The following describes two proteins that form a bound complex.

Sequence of protein 2:
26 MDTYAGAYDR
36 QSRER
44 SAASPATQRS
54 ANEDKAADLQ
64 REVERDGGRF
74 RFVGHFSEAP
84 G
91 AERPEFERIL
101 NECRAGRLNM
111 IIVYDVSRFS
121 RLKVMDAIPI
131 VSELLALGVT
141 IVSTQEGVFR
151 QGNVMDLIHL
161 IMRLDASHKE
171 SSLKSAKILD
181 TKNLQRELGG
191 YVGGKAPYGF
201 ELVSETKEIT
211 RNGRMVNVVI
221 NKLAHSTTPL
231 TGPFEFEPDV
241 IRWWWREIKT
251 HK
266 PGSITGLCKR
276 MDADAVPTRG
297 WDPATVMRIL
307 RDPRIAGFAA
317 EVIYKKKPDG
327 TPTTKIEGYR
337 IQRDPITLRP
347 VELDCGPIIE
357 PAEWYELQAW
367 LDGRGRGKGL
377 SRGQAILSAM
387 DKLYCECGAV

Residue-level contacts at the interface:
Residue I382 in protein 2 contacts residue A385 in protein 1 (closest heavy-atom distance 3.5 Å).
Residue G152 in protein 2 contacts residue K322 in protein 1 (closest heavy-atom distance 3.4 Å).
Residue M386 in protein 2 contacts residue A385 in protein 1 (closest heavy-atom distance 3.4 Å).
Residue L389 in protein 2 contacts residue L389 in protein 1 (closest heavy-atom distance 3.6 Å).
Residue L344 in protein 2 contacts residue L344 in protein 1 (closest heavy-atom distance 3.0 Å).
Residue M155 in protein 2 contacts residue M125 in protein 1 (closest heavy-atom distance 3.5 Å).
Residue A358 in protein 2 interacts with residue G379 in protein 1 (closest heavy-atom distance 3.1 Å).
Residue R163 in protein 2 contacts residue C393 in protein 1 (closest heavy-atom distance 2.9 Å).
Residue Y390 in protein 2 contacts residue T343 in protein 1 (closest heavy-atom distance 3.3 Å).
Residue R64 in protein 2 contacts residue R372 in protein 1 (closest heavy-atom distance 3.3 Å).
Residue E65 in protein 2 is in contact with residue G371 in protein 1 (closest heavy-atom distance 3.7 Å).
Residue R378 in protein 2 contacts residue L376 in protein 1 (closest heavy-atom distance 2.5 Å).
Residue R163 in protein 2 is in contact with residue G394 in protein 1 (closest heavy-atom distance 3.1 Å).
Residue P346 in protein 2 contacts residue Y390 in protein 1 (closest heavy-atom distance 3.6 Å).
Residue R378 in protein 2 contacts residue R378 in protein 1 (closest heavy-atom distance 3.4 Å).
Residue L344 in protein 2 contacts residue Y390 in protein 1 (closest heavy-atom distance 3.4 Å).
Residue M125 in protein 2 interacts with residue M155 in protein 1 (closest heavy-atom distance 3.5 Å).
Residue Y361 in protein 2 is in contact with residue I382 in protein 1 (closest heavy-atom distance 3.7 Å).
Residue I382 in protein 2 is in contact with residue Y361 in protein 1 (closest heavy-atom distance 3.6 Å).
Residue T343 in protein 2 interacts with residue C393 in protein 1 (closest heavy-atom distance 3.5 Å).
Residue R345 in protein 2 is in contact with residue D387 in protein 1 (closest heavy-atom distance 2.7 Å).
Residue P129 in protein 2 is in contact with residue S132 in protein 1 (closest heavy-atom distance 3.7 Å).
Residue P129 in protein 2 is in contact with residue M155 in protein 1 (closest heavy-atom distance 3.7 Å).
Residue Y390 in protein 2 interacts with residue L344 in protein 1 (closest heavy-atom distance 3.3 Å).
Residue S377 in protein 2 contacts residue R378 in protein 1 (closest heavy-atom distance 3.4 Å).
Residue Y390 in protein 2 contacts residue P346 in protein 1 (closest heavy-atom distance 3.7 Å).
Residue R339 in protein 2 interacts with residue Y390 in protein 1 (closest heavy-atom distance 3.0 Å).
Residue M155 in protein 2 is in contact with residue D126 in protein 1 (closest heavy-atom distance 3.7 Å).
Residue E133 in protein 2 is in contact with residue A136 in protein 1 (closest heavy-atom distance 3.4 Å).
Residue R345 in protein 2 is in contact with residue Y390 in protein 1 (closest heavy-atom distance 3.5 Å).
Residue G379 in protein 2 interacts with residue A358 in protein 1 (closest heavy-atom distance 3.1 Å).
Residue S132 in protein 2 is in contact with residue P129 in protein 1 (closest heavy-atom distance 3.7 Å).
Residue A385 in protein 2 is in contact with residue M386 in protein 1 (closest heavy-atom distance 3.4 Å).
Residue R378 in protein 2 is in contact with residue S377 in protein 1 (closest heavy-atom distance 3.3 Å).
Residue E362 in protein 2 interacts with residue G379 in protein 1 (closest heavy-atom distance 3.3 Å).
Residue I342 in protein 2 is in contact with residue G394 in protein 1 (closest heavy-atom distance 3.7 Å).
Residue E146 in protein 2 interacts with residue C391 in protein 1 (closest heavy-atom distance 3.7 Å).
Residue Y361 in protein 2 contacts residue L383 in protein 1 (closest heavy-atom distance 3.6 Å).
Residue T343 in protein 2 interacts with residue Y390 in protein 1 (closest heavy-atom distance 3.2 Å).
Residue I342 in protein 2 contacts residue C393 in protein 1 (closest heavy-atom distance 3.5 Å).
Residue C393 in protein 2 contacts residue I342 in protein 1 (closest heavy-atom distance 3.6 Å).
Residue M162 in protein 2 interacts with residue M162 in protein 1 (closest heavy-atom distance 3.4 Å).
Residue Y390 in protein 2 is in contact with residue R345 in protein 1 (closest heavy-atom distance 3.7 Å).
Residue R68 in protein 2 interacts with residue G371 in protein 1 (closest heavy-atom distance 3.1 Å).
Residue M386 in protein 2 contacts residue M386 in protein 1 (closest heavy-atom distance 3.5 Å).
Residue A358 in protein 2 is in contact with residue L383 in protein 1 (closest heavy-atom distance 3.7 Å).
Residue S132 in protein 2 interacts with residue S132 in protein 1 (closest heavy-atom distance 3.6 Å).
Residue R68 in protein 2 is in contact with residue R370 in protein 1 (closest heavy-atom distance 2.8 Å).
Residue M155 in protein 2 is in contact with residue P129 in protein 1 (closest heavy-atom distance 3.7 Å).
Residue I128 in protein 2 interacts with residue I128 in protein 1 (closest heavy-atom distance 3.4 Å).
Residue A136 in protein 2 is in contact with residue E133 in protein 1 (closest heavy-atom distance 3.4 Å).
Residue L383 in protein 2 interacts with residue Y361 in protein 1 (closest heavy-atom distance 3.5 Å).
Residue D387 in protein 2 contacts residue R345 in protein 1 (closest heavy-atom distance 3.0 Å).
Residue A385 in protein 2 interacts with residue I382 in protein 1 (closest heavy-atom distance 3.7 Å).
Residue E362 in protein 2 is in contact with residue R378 in protein 1 (closest heavy-atom distance 3.7 Å).
Residue G379 in protein 2 interacts with residue E362 in protein 1 (closest heavy-atom distance 3.1 Å).
Residue C393 in protein 2 is in contact with residue T343 in protein 1 (closest heavy-atom distance 3.6 Å).
Residue M125 in protein 2 contacts residue M162 in protein 1 (closest heavy-atom distance 3.3 Å).
Residue L376 in protein 2 contacts residue R378 in protein 1 (closest heavy-atom distance 2.2 Å).
Residue Y390 in protein 2 is in contact with residue R339 in protein 1 (closest heavy-atom distance 2.9 Å).

Sequence of protein 1:
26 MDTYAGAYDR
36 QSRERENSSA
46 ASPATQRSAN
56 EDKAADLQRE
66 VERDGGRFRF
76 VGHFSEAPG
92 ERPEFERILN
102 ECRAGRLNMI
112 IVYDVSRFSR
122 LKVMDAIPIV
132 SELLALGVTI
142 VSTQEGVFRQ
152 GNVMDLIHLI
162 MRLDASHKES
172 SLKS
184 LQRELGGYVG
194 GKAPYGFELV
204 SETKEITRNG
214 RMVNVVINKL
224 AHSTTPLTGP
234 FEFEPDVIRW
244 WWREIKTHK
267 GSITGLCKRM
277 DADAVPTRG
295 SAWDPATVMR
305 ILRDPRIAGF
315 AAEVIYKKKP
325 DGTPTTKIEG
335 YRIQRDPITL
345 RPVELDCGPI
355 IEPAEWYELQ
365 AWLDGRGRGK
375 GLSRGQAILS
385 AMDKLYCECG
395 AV